Contacts between the two chains:
Residue T128 in chain B is in contact with residue E249 in chain A (closest heavy-atom distance 2.7 Å).
Residue E249 in chain B interacts with residue T109 in chain A (closest heavy-atom distance 3.4 Å).
Residue F198 in chain B contacts residue Y202 in chain A (closest heavy-atom distance 2.8 Å).
Residue P278 in chain B interacts with residue Q251 in chain A (closest heavy-atom distance 3.1 Å).
Residue M248 in chain B interacts with residue Y72 in chain A (closest heavy-atom distance 3.1 Å).
Residue T109 in chain B contacts residue Y250 in chain A (closest heavy-atom distance 3.4 Å).
Residue Q251 in chain B is in contact with residue F127 in chain A (closest heavy-atom distance 3.0 Å).
Residue T130 in chain B is in contact with residue F246 in chain A (closest heavy-atom distance 3.4 Å).
Residue F231 in chain B contacts residue P121 in chain A (closest heavy-atom distance 3.4 Å).
Residue F246 in chain B contacts residue T130 in chain A (closest heavy-atom distance 3.1 Å).
Residue R254 in chain B interacts with residue A114 in chain A (closest heavy-atom distance 2.6 Å).
Residue M248 in chain B contacts residue G110 in chain A (closest heavy-atom distance 2.9 Å).
Residue Q251 in chain B contacts residue G277 in chain A (closest heavy-atom distance 3.3 Å).
Residue N275 in chain B interacts with residue K253 in chain A (closest heavy-atom distance 3.4 Å).
Residue Y202 in chain B is in contact with residue Y122 in chain A (closest heavy-atom distance 3.4 Å).
Residue E258 in chain B interacts with residue H117 in chain A (closest heavy-atom distance 3.2 Å).
Residue K242 in chain B interacts with residue K132 in chain A (closest heavy-atom distance 3.2 Å).
Residue K264 in chain B is in contact with residue N275 in chain A (closest heavy-atom distance 3.0 Å).
Residue H118 in chain B interacts with residue R254 in chain A (closest heavy-atom distance 2.9 Å).
Residue P112 in chain B contacts residue E249 in chain A (closest heavy-atom distance 3.3 Å).
Residue Y202 in chain B interacts with residue C272 in chain A (closest heavy-atom distance 3.4 Å).
Residue V120 in chain B interacts with residue K253 in chain A (closest heavy-atom distance 2.8 Å).
Residue Y202 in chain B interacts with residue A201 in chain A (closest heavy-atom distance 3.2 Å).
Residue K253 in chain B interacts with residue Y280 in chain A (closest heavy-atom distance 3.3 Å).
Residue T130 in chain B interacts with residue E247 in chain A (closest heavy-atom distance 2.7 Å).
Residue E247 in chain B interacts with residue T130 in chain A (closest heavy-atom distance 2.7 Å).
Residue L255 in chain B is in contact with residue H118 in chain A (closest heavy-atom distance 2.9 Å).
Residue F129 in chain B is in contact with residue E247 in chain A (closest heavy-atom distance 3.4 Å).
Residue K253 in chain B is in contact with residue V119 in chain A (closest heavy-atom distance 3.3 Å).
Residue A107 in chain B contacts residue M241 in chain A (closest heavy-atom distance 3.4 Å).
Residue V120 in chain B contacts residue L255 in chain A (closest heavy-atom distance 3.3 Å).
Residue G277 in chain B contacts residue K253 in chain A (closest heavy-atom distance 2.6 Å).
Residue D274 in chain B is in contact with residue K253 in chain A (closest heavy-atom distance 3.1 Å).
Residue Q251 in chain B interacts with residue T128 in chain A (closest heavy-atom distance 3.1 Å).
Residue G110 in chain B contacts residue E249 in chain A (closest heavy-atom distance 3.3 Å).
Residue P121 in chain B is in contact with residue P204 in chain A (closest heavy-atom distance 3.4 Å).
Residue E249 in chain B interacts with residue P112 in chain A (closest heavy-atom distance 2.9 Å).
Residue T109 in chain B interacts with residue E249 in chain A (closest heavy-atom distance 3.4 Å).
Residue E249 in chain B interacts with residue F127 in chain A (closest heavy-atom distance 3.4 Å).
Residue H118 in chain B is in contact with residue L255 in chain A (closest heavy-atom distance 3.2 Å).
Residue S124 in chain B contacts residue Y250 in chain A (closest heavy-atom distance 3.3 Å).
Residue Y250 in chain B contacts residue S124 in chain A (closest heavy-atom distance 3.3 Å).
Residue K253 in chain B is in contact with residue G277 in chain A (closest heavy-atom distance 3.2 Å).
Residue Y202 in chain B is in contact with residue F198 in chain A (closest heavy-atom distance 2.6 Å).
Residue E249 in chain B contacts residue G110 in chain A (closest heavy-atom distance 3.1 Å).
Residue Q106 in chain B is in contact with residue Y250 in chain A (closest heavy-atom distance 3.2 Å).
Residue P245 in chain B contacts residue K132 in chain A (closest heavy-atom distance 2.8 Å).
Residue D205 in chain B is in contact with residue K123 in chain A (closest heavy-atom distance 3.0 Å).
Residue P121 in chain B is in contact with residue F203 in chain A (closest heavy-atom distance 3.4 Å).
Residue E249 in chain B interacts with residue T128 in chain A (closest heavy-atom distance 2.7 Å).
Residue Y72 in chain B is in contact with residue M248 in chain A (closest heavy-atom distance 3.3 Å).
Residue G110 in chain B contacts residue Y250 in chain A (closest heavy-atom distance 3.1 Å).
Residue G110 in chain B is in contact with residue M248 in chain A (closest heavy-atom distance 3.0 Å).
Residue L273 in chain B is in contact with residue K253 in chain A (closest heavy-atom distance 2.9 Å).
Residue R254 in chain B is in contact with residue H118 in chain A (closest heavy-atom distance 3.2 Å).
Residue L126 in chain B contacts residue Q251 in chain A (closest heavy-atom distance 3.0 Å).
Residue P112 in chain B contacts residue Y250 in chain A (closest heavy-atom distance 3.4 Å).
Residue Y280 in chain B is in contact with residue K253 in chain A (closest heavy-atom distance 2.8 Å).
Residue N275 in chain B contacts residue K264 in chain A (closest heavy-atom distance 3.1 Å).
Residue Q251 in chain B interacts with residue L126 in chain A (closest heavy-atom distance 2.9 Å).

This data describes a binding interaction between two proteins.

Sequence of chain B:
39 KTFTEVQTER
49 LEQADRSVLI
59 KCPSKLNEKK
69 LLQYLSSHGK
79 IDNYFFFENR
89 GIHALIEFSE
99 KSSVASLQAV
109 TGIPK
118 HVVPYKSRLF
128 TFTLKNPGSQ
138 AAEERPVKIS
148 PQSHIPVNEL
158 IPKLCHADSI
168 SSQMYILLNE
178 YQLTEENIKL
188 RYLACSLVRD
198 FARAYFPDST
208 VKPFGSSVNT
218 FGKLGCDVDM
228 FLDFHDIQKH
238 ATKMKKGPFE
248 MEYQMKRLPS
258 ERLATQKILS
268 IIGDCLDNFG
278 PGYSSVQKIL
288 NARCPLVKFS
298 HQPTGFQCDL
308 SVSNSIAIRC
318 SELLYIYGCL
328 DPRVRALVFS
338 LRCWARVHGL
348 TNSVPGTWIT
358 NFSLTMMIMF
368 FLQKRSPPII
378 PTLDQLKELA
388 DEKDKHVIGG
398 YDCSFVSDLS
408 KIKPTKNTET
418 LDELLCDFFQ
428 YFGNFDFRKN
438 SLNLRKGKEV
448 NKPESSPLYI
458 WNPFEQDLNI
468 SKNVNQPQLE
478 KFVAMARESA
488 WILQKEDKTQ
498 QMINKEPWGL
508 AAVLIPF

Sequence of chain A:
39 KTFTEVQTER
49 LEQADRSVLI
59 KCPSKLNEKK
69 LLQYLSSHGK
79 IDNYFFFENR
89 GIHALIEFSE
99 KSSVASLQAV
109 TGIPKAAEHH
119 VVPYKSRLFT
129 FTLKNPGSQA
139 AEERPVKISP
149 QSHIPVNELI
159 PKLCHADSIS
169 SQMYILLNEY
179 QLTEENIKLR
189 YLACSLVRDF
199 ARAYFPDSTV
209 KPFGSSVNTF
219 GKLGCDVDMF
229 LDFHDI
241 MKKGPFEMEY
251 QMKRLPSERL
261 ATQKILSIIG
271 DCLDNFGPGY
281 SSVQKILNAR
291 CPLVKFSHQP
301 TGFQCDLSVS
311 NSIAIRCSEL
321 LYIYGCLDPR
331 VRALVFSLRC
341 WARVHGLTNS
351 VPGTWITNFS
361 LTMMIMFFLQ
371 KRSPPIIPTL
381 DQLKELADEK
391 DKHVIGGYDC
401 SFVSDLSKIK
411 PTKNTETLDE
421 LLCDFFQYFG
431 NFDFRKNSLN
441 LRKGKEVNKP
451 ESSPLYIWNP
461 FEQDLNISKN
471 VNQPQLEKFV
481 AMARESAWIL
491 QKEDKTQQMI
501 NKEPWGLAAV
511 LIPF